Sequence of the first protein:
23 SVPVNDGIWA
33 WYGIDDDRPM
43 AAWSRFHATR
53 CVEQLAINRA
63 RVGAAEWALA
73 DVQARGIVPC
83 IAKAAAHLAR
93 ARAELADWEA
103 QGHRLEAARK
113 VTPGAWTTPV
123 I

Interface contacts:
Residue D68 in the second protein interacts with residue H89 in the first protein (closest heavy-atom distance 4.1 Å).
Residue L56 in the second protein is in contact with residue D73 in the first protein (closest heavy-atom distance 4.4 Å).
Residue P58 in the second protein is in contact with residue P81 in the first protein (closest heavy-atom distance 4.0 Å).
Residue R55 in the second protein is in contact with residue A70 in the first protein (closest heavy-atom distance 3.6 Å).
Residue R55 in the second protein interacts with residue V74 in the first protein (closest heavy-atom distance 3.2 Å).
Residue P58 in the second protein is in contact with residue K85 in the first protein (closest heavy-atom distance 2.7 Å).
Residue R149 in the second protein interacts with residue R77 in the first protein (closest heavy-atom distance 4.7 Å).
Residue V85 in the second protein is in contact with residue A66 in the first protein (closest heavy-atom distance 4.7 Å).
Residue D68 in the second protein is in contact with residue R63 in the first protein (closest heavy-atom distance 2.9 Å).
Residue N128 in the second protein interacts with residue N27 in the first protein (closest heavy-atom distance 3.8 Å).
Residue W126 in the second protein interacts with residue W31 in the first protein (closest heavy-atom distance 3.2 Å).
Residue L56 in the second protein contacts residue R77 in the first protein (closest heavy-atom distance 4.2 Å).
Residue W126 in the second protein is in contact with residue G29 in the first protein (closest heavy-atom distance 4.2 Å).
Residue E101 in the second protein contacts residue W69 in the first protein (closest heavy-atom distance 4.5 Å).
Residue P67 in the second protein is in contact with residue V26 in the first protein (closest heavy-atom distance 3.6 Å).
Residue N128 in the second protein contacts residue V26 in the first protein (closest heavy-atom distance 2.6 Å).
Residue D129 in the second protein interacts with residue Q56 in the first protein (closest heavy-atom distance 4.4 Å).
Residue R55 in the second protein contacts residue C82 in the first protein (closest heavy-atom distance 3.8 Å).
Residue R55 in the second protein is in contact with residue W69 in the first protein (closest heavy-atom distance 3.9 Å).
Residue F60 in the second protein interacts with residue K85 in the first protein (closest heavy-atom distance 2.8 Å).
Residue L125 in the second protein interacts with residue I30 in the first protein (closest heavy-atom distance 3.1 Å).
Residue D57 in the second protein is in contact with residue C82 in the first protein (closest heavy-atom distance 4.5 Å).
Residue E87 in the second protein contacts residue W69 in the first protein (closest heavy-atom distance 4.5 Å).
Residue P58 in the second protein contacts residue C82 in the first protein (closest heavy-atom distance 3.9 Å).
Residue W126 in the second protein is in contact with residue I30 in the first protein (closest heavy-atom distance 3.6 Å).
Residue G127 in the second protein contacts residue V26 in the first protein (closest heavy-atom distance 4.5 Å).
Residue L125 in the second protein is in contact with residue D28 in the first protein (closest heavy-atom distance 4.4 Å).
Residue T59 in the second protein interacts with residue K85 in the first protein (closest heavy-atom distance 4.2 Å).
Residue D129 in the second protein contacts residue N27 in the first protein (closest heavy-atom distance 4.4 Å).
Residue V86 in the second protein contacts residue W69 in the first protein (closest heavy-atom distance 4.6 Å).
Residue L125 in the second protein is in contact with residue G29 in the first protein (closest heavy-atom distance 3.4 Å).
Residue L56 in the second protein contacts residue C82 in the first protein (closest heavy-atom distance 3.8 Å).
Residue V86 in the second protein interacts with residue A66 in the first protein (closest heavy-atom distance 4.0 Å).
Residue G71 in the second protein is in contact with residue R63 in the first protein (closest heavy-atom distance 4.0 Å).
Residue P73 in the second protein is in contact with residue I59 in the first protein (closest heavy-atom distance 4.6 Å).
Residue R55 in the second protein interacts with residue R77 in the first protein (closest heavy-atom distance 3.3 Å).
Residue W126 in the second protein interacts with residue D28 in the first protein (closest heavy-atom distance 3.3 Å).
Residue G65 in the second protein interacts with residue V26 in the first protein (closest heavy-atom distance 3.5 Å).
Residue L56 in the second protein is in contact with residue I79 in the first protein (closest heavy-atom distance 4.8 Å).
Residue G71 in the second protein contacts residue I59 in the first protein (closest heavy-atom distance 4.1 Å).
Residue D150 in the second protein contacts residue R77 in the first protein (closest heavy-atom distance 2.7 Å).
Residue L56 in the second protein contacts residue V74 in the first protein (closest heavy-atom distance 4.3 Å).
Residue S61 in the second protein is in contact with residue K85 in the first protein (closest heavy-atom distance 4.1 Å).
Residue D151 in the second protein contacts residue R77 in the first protein (closest heavy-atom distance 3.6 Å).
Residue R110 in the second protein contacts residue W69 in the first protein (closest heavy-atom distance 3.4 Å).
Residue R70 in the second protein interacts with residue H89 in the first protein (closest heavy-atom distance 3.5 Å).
Residue R70 in the second protein contacts residue R63 in the first protein (closest heavy-atom distance 2.9 Å).
Residue G127 in the second protein contacts residue D28 in the first protein (closest heavy-atom distance 4.9 Å).
Residue G71 in the second protein contacts residue A62 in the first protein (closest heavy-atom distance 3.7 Å).
Residue W126 in the second protein is in contact with residue N27 in the first protein (closest heavy-atom distance 3.8 Å).
Residue L72 in the second protein interacts with residue I59 in the first protein (closest heavy-atom distance 3.7 Å).
Residue R55 in the second protein interacts with residue D73 in the first protein (closest heavy-atom distance 2.7 Å).
Residue W126 in the second protein is in contact with residue V26 in the first protein (closest heavy-atom distance 4.6 Å).
Residue D129 in the second protein is in contact with residue E55 in the first protein (closest heavy-atom distance 4.2 Å).
Residue D129 in the second protein is in contact with residue I59 in the first protein (closest heavy-atom distance 3.7 Å).
Residue D150 in the second protein contacts residue D73 in the first protein (closest heavy-atom distance 4.0 Å).
Residue R70 in the second protein is in contact with residue I59 in the first protein (closest heavy-atom distance 4.8 Å).
Residue G127 in the second protein contacts residue N27 in the first protein (closest heavy-atom distance 2.8 Å).
Residue D66 in the second protein is in contact with residue V26 in the first protein (closest heavy-atom distance 4.1 Å).
Residue L72 in the second protein is in contact with residue R63 in the first protein (closest heavy-atom distance 4.2 Å).

This data describes a binding interaction between two proteins.

Sequence of the second protein:
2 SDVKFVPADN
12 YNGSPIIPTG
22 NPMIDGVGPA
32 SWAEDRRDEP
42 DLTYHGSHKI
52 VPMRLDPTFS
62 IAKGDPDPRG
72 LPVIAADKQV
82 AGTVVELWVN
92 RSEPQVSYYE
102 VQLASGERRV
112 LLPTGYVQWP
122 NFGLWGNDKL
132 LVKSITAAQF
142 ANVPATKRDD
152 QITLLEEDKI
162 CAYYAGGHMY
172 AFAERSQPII